These two protein chains interact to form a complex.

Sequence of the first protein:
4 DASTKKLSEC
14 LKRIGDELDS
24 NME

Sequence of the second protein:
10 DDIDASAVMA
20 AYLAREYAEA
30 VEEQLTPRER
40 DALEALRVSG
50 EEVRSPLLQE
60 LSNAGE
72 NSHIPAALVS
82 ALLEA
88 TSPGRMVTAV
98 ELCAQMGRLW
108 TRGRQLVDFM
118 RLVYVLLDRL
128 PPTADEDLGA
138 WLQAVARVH

Interface contacts:
Residue L60 in the second protein contacts residue L14 in the first protein (closest heavy-atom distance 4.6 Å).
Residue L56 in the second protein interacts with residue L14 in the first protein (closest heavy-atom distance 3.5 Å).
Residue V52 in the second protein interacts with residue I17 in the first protein (closest heavy-atom distance 3.2 Å).
Residue T95 in the second protein contacts residue L21 in the first protein (closest heavy-atom distance 4.4 Å).
Residue L79 in the second protein is in contact with residue L10 in the first protein (closest heavy-atom distance 3.7 Å).
Residue R92 in the second protein contacts residue D22 in the first protein (closest heavy-atom distance 4.2 Å).
Residue L79 in the second protein contacts residue L14 in the first protein (closest heavy-atom distance 4.0 Å).
Residue L79 in the second protein is in contact with residue T7 in the first protein (closest heavy-atom distance 3.9 Å).
Residue R92 in the second protein interacts with residue D19 in the first protein (closest heavy-atom distance 3.0 Å).
Residue V142 in the second protein contacts residue M25 in the first protein (closest heavy-atom distance 3.4 Å).
Residue L79 in the second protein interacts with residue S11 in the first protein (closest heavy-atom distance 3.8 Å).
Residue L56 in the second protein interacts with residue I17 in the first protein (closest heavy-atom distance 3.9 Å).
Residue W138 in the second protein interacts with residue L21 in the first protein (closest heavy-atom distance 3.5 Å).
Residue G91 in the second protein interacts with residue L21 in the first protein (closest heavy-atom distance 3.9 Å).
Residue L83 in the second protein is in contact with residue S11 in the first protein (closest heavy-atom distance 4.8 Å).
Residue V94 in the second protein interacts with residue L21 in the first protein (closest heavy-atom distance 3.9 Å).
Residue P90 in the second protein interacts with residue D22 in the first protein (closest heavy-atom distance 3.6 Å).
Residue A63 in the second protein is in contact with residue L10 in the first protein (closest heavy-atom distance 4.6 Å).
Residue L99 in the second protein interacts with residue L14 in the first protein (closest heavy-atom distance 4.4 Å).
Residue E59 in the second protein contacts residue L14 in the first protein (closest heavy-atom distance 3.8 Å).
Residue E59 in the second protein contacts residue C13 in the first protein (closest heavy-atom distance 3.5 Å).
Residue A141 in the second protein contacts residue M25 in the first protein (closest heavy-atom distance 3.2 Å).
Residue G91 in the second protein is in contact with residue D22 in the first protein (closest heavy-atom distance 2.8 Å).
Residue R92 in the second protein interacts with residue G18 in the first protein (closest heavy-atom distance 3.9 Å).
Residue T95 in the second protein contacts residue G18 in the first protein (closest heavy-atom distance 3.5 Å).
Residue L60 in the second protein interacts with residue L10 in the first protein (closest heavy-atom distance 4.3 Å).
Residue R92 in the second protein interacts with residue K15 in the first protein (closest heavy-atom distance 3.5 Å).
Residue W138 in the second protein contacts residue D22 in the first protein (closest heavy-atom distance 3.5 Å).
Residue T95 in the second protein is in contact with residue I17 in the first protein (closest heavy-atom distance 4.1 Å).
Residue E85 in the second protein interacts with residue K15 in the first protein (closest heavy-atom distance 3.9 Å).
Residue L83 in the second protein is in contact with residue L14 in the first protein (closest heavy-atom distance 3.5 Å).
Residue A82 in the second protein interacts with residue K15 in the first protein (closest heavy-atom distance 3.9 Å).
Residue E59 in the second protein contacts residue L10 in the first protein (closest heavy-atom distance 3.8 Å).
Residue A78 in the second protein interacts with residue T7 in the first protein (closest heavy-atom distance 4.0 Å).
Residue E51 in the second protein interacts with residue N24 in the first protein (closest heavy-atom distance 4.3 Å).
Residue T95 in the second protein interacts with residue L14 in the first protein (closest heavy-atom distance 4.2 Å).
Residue S89 in the second protein is in contact with residue D22 in the first protein (closest heavy-atom distance 2.9 Å).
Residue V52 in the second protein is in contact with residue L21 in the first protein (closest heavy-atom distance 4.0 Å).
Residue E59 in the second protein interacts with residue I17 in the first protein (closest heavy-atom distance 3.3 Å).
Residue W138 in the second protein is in contact with residue M25 in the first protein (closest heavy-atom distance 3.4 Å).
Residue G91 in the second protein interacts with residue G18 in the first protein (closest heavy-atom distance 3.3 Å).
Residue S48 in the second protein is in contact with residue L21 in the first protein (closest heavy-atom distance 4.4 Å).
Residue E51 in the second protein is in contact with residue L21 in the first protein (closest heavy-atom distance 3.5 Å).
Residue A82 in the second protein interacts with residue S11 in the first protein (closest heavy-atom distance 3.5 Å).
Residue V145 in the second protein contacts residue M25 in the first protein (closest heavy-atom distance 3.6 Å).
Residue L83 in the second protein interacts with residue K15 in the first protein (closest heavy-atom distance 3.4 Å).
Residue I75 in the second protein is in contact with residue T7 in the first protein (closest heavy-atom distance 4.3 Å).
Residue P55 in the second protein is in contact with residue I17 in the first protein (closest heavy-atom distance 3.4 Å).